Sequence of the first protein:
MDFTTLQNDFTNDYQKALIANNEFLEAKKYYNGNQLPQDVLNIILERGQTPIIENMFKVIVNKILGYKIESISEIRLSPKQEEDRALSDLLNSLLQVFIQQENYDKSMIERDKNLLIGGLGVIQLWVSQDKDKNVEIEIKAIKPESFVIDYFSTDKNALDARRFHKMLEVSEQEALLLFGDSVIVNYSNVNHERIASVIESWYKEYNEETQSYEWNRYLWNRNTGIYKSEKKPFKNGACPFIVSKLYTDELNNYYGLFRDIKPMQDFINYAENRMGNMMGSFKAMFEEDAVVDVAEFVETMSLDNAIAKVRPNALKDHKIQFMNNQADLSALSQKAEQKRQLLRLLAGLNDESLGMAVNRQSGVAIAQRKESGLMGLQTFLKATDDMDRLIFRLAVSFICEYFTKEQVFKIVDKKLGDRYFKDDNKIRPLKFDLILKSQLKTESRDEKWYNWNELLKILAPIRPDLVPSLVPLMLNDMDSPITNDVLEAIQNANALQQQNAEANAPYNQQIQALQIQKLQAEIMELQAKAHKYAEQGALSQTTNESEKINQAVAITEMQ

Sequence of the second protein:
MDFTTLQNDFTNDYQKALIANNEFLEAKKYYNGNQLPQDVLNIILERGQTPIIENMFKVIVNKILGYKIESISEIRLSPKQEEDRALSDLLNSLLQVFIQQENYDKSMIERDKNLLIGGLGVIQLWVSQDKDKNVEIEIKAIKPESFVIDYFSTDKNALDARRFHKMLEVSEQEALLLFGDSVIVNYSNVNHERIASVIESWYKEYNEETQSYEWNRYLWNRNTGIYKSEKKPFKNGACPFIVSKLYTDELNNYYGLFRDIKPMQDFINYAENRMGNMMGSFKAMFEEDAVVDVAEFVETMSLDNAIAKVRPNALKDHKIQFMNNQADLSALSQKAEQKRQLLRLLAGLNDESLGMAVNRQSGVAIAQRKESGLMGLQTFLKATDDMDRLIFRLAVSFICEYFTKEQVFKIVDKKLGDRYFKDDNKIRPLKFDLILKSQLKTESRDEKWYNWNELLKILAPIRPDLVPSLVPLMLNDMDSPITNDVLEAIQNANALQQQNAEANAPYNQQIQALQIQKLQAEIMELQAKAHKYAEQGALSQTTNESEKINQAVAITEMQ

This data describes a binding interaction between two proteins.

Contacts between the two chains:
Residue K435 in the second protein interacts with residue D130 in the first protein (closest heavy-atom distance 2.9 Å).
Residue R419 in the second protein contacts residue E492 in the first protein (closest heavy-atom distance 2.8 Å).
Residue Q555 in the second protein interacts with residue T546 in the first protein (closest heavy-atom distance 2.9 Å).
Residue Y151 in the second protein contacts residue N191 in the first protein (closest heavy-atom distance 2.9 Å).
Residue Y247 in the second protein is in contact with residue N62 in the first protein (closest heavy-atom distance 2.5 Å).
Residue R393 in the second protein interacts with residue E102 in the first protein (closest heavy-atom distance 2.9 Å).
Residue E82 in the second protein contacts residue D413 in the first protein (closest heavy-atom distance 3.3 Å).
Residue Y151 in the second protein is in contact with residue E193 in the first protein (closest heavy-atom distance 3.1 Å).
Residue E287 in the second protein interacts with residue K316 in the first protein (closest heavy-atom distance 3.0 Å).
Residue R85 in the second protein contacts residue N480 in the first protein (closest heavy-atom distance 2.8 Å).
Residue F286 in the second protein is in contact with residue A308 in the first protein (closest heavy-atom distance 2.8 Å).
Residue D9 in the second protein interacts with residue E193 in the first protein (closest heavy-atom distance 3.0 Å).
Residue Q516 in the second protein interacts with residue Y511 in the first protein (closest heavy-atom distance 3.0 Å).
Residue N548 in the second protein is in contact with residue A542 in the first protein (closest heavy-atom distance 2.9 Å).
Residue S372 in the second protein contacts residue E70 in the first protein (closest heavy-atom distance 2.6 Å).
Residue E250 in the second protein interacts with residue N34 in the first protein (closest heavy-atom distance 3.1 Å).
Residue Q545 in the second protein contacts residue E539 in the first protein (closest heavy-atom distance 2.9 Å).
Residue Q555 in the second protein is in contact with residue E549 in the first protein (closest heavy-atom distance 3.3 Å).
Residue Q555 in the second protein contacts residue S550 in the first protein (closest heavy-atom distance 3.1 Å).
Residue R163 in the second protein contacts residue E193 in the first protein (closest heavy-atom distance 2.4 Å).
Residue R47 in the second protein is in contact with residue N305 in the first protein (closest heavy-atom distance 3.3 Å).
Residue A367 in the second protein contacts residue D450 in the first protein (closest heavy-atom distance 3.3 Å).
Residue Q368 in the second protein interacts with residue Y454 in the first protein (closest heavy-atom distance 3.1 Å).
Residue A534 in the second protein interacts with residue A532 in the first protein (closest heavy-atom distance 3.3 Å).
Residue E287 in the second protein is in contact with residue N313 in the first protein (closest heavy-atom distance 3.0 Å).
Residue R369 in the second protein contacts residue S362 in the first protein (closest heavy-atom distance 3.0 Å).
Residue N325 in the second protein contacts residue D304 in the first protein (closest heavy-atom distance 2.6 Å).
Residue D328 in the second protein contacts residue M279 in the first protein (closest heavy-atom distance 3.3 Å).
Residue N548 in the second protein contacts residue T546 in the first protein (closest heavy-atom distance 2.5 Å).
Residue A284 in the second protein interacts with residue A306 in the first protein (closest heavy-atom distance 2.8 Å).
Residue R389 in the second protein contacts residue E102 in the first protein (closest heavy-atom distance 2.8 Å).
Residue Y255 in the second protein interacts with residue N32 in the first protein (closest heavy-atom distance 3.2 Å).
Residue K339 in the second protein is in contact with residue E272 in the first protein (closest heavy-atom distance 3.0 Å).
Residue D289 in the second protein is in contact with residue P312 in the first protein (closest heavy-atom distance 3.3 Å).
Residue E288 in the second protein is in contact with residue V310 in the first protein (closest heavy-atom distance 3.0 Å).
Residue K533 in the second protein is in contact with residue E529 in the first protein (closest heavy-atom distance 3.2 Å).
Residue Q81 in the second protein is in contact with residue K410 in the first protein (closest heavy-atom distance 3.2 Å).
Residue K335 in the second protein is in contact with residue E272 in the first protein (closest heavy-atom distance 2.4 Å).
Residue F286 in the second protein is in contact with residue K309 in the first protein (closest heavy-atom distance 3.3 Å).
Residue N455 in the second protein interacts with residue S484 in the first protein (closest heavy-atom distance 2.6 Å).
Residue D386 in the second protein contacts residue K106 in the first protein (closest heavy-atom distance 3.3 Å).
Residue R162 in the second protein is in contact with residue E193 in the first protein (closest heavy-atom distance 2.7 Å).
Residue K441 in the second protein contacts residue D450 in the first protein (closest heavy-atom distance 2.9 Å).
Residue S544 in the second protein interacts with residue E539 in the first protein (closest heavy-atom distance 2.9 Å).
Residue A367 in the second protein interacts with residue Y454 in the first protein (closest heavy-atom distance 2.4 Å).
Residue F286 in the second protein contacts residue V310 in the first protein (closest heavy-atom distance 2.9 Å).
Residue D328 in the second protein is in contact with residue Q326 in the first protein (closest heavy-atom distance 2.8 Å).
Residue R76 in the second protein contacts residue D483 in the first protein (closest heavy-atom distance 3.0 Å).
Residue E250 in the second protein interacts with residue K29 in the first protein (closest heavy-atom distance 3.3 Å).
Residue R274 in the second protein interacts with residue D304 in the first protein (closest heavy-atom distance 2.6 Å).
Residue S78 in the second protein contacts residue D483 in the first protein (closest heavy-atom distance 3.0 Å).
Residue S281 in the second protein interacts with residue N305 in the first protein (closest heavy-atom distance 3.2 Å).
Residue K435 in the second protein is in contact with residue E136 in the first protein (closest heavy-atom distance 3.3 Å).
Residue M375 in the second protein interacts with residue E70 in the first protein (closest heavy-atom distance 3.2 Å).
Residue K415 in the second protein is in contact with residue D489 in the first protein (closest heavy-atom distance 3.0 Å).
Residue K283 in the second protein contacts residue A306 in the first protein (closest heavy-atom distance 3.3 Å).
Residue A284 in the second protein is in contact with residue A308 in the first protein (closest heavy-atom distance 3.3 Å).
Residue R419 in the second protein contacts residue D489 in the first protein (closest heavy-atom distance 2.6 Å).
Residue K441 in the second protein interacts with residue D483 in the first protein (closest heavy-atom distance 2.6 Å).
Residue E250 in the second protein contacts residue N32 in the first protein (closest heavy-atom distance 3.0 Å).